Residue-level contacts at the interface:
Residue L6 in protein 1 contacts residue L92 in protein 2 (closest heavy-atom distance 3.3 Å).
Residue V5 in protein 1 interacts with residue L4 in protein 2 (closest heavy-atom distance 3.6 Å).
Residue L122 in protein 1 is in contact with residue S22 in protein 2 (closest heavy-atom distance 3.8 Å).
Residue S22 in protein 1 is in contact with residue P124 in protein 2 (closest heavy-atom distance 4.1 Å).
Residue Q127 in protein 1 interacts with residue L4 in protein 2 (closest heavy-atom distance 3.4 Å).
Residue R3 in protein 1 contacts residue V5 in protein 2 (closest heavy-atom distance 4.0 Å).
Residue G60 in protein 1 contacts residue L4 in protein 2 (closest heavy-atom distance 3.7 Å).
Residue R119 in protein 1 interacts with residue Q96 in protein 2 (closest heavy-atom distance 3.6 Å).
Residue L4 in protein 1 contacts residue L6 in protein 2 (closest heavy-atom distance 3.1 Å).
Residue G2 in protein 1 contacts residue G60 in protein 2 (closest heavy-atom distance 3.6 Å).
Residue S121 in protein 1 contacts residue P23 in protein 2 (closest heavy-atom distance 3.9 Å).
Residue S58 in protein 1 interacts with residue L4 in protein 2 (closest heavy-atom distance 3.5 Å).
Residue L4 in protein 1 is in contact with residue V5 in protein 2 (closest heavy-atom distance 3.3 Å).
Residue S1 in protein 1 is in contact with residue R131 in protein 2 (closest heavy-atom distance 2.7 Å).
Residue L4 in protein 1 is in contact with residue G60 in protein 2 (closest heavy-atom distance 3.6 Å).
Residue L130 in protein 1 is in contact with residue S1 in protein 2 (closest heavy-atom distance 3.3 Å).
Residue Q96 in protein 1 interacts with residue Q96 in protein 2 (closest heavy-atom distance 3.4 Å).
Residue Q96 in protein 1 is in contact with residue L94 in protein 2 (closest heavy-atom distance 3.8 Å).
Residue V5 in protein 1 interacts with residue Q127 in protein 2 (closest heavy-atom distance 2.9 Å).
Residue T125 in protein 1 is in contact with residue R7 in protein 2 (closest heavy-atom distance 3.2 Å).
Residue R7 in protein 1 contacts residue R3 in protein 2 (closest heavy-atom distance 3.9 Å).
Residue L6 in protein 1 interacts with residue L4 in protein 2 (closest heavy-atom distance 3.0 Å).
Residue Q127 in protein 1 interacts with residue V5 in protein 2 (closest heavy-atom distance 2.8 Å).
Residue L6 in protein 1 contacts residue R3 in protein 2 (closest heavy-atom distance 3.7 Å).
Residue Q27 in protein 1 interacts with residue L4 in protein 2 (closest heavy-atom distance 3.4 Å).
Residue D59 in protein 1 interacts with residue L4 in protein 2 (closest heavy-atom distance 3.6 Å).
Residue P23 in protein 1 is in contact with residue P124 in protein 2 (closest heavy-atom distance 3.1 Å).
Residue P124 in protein 1 interacts with residue R24 in protein 2 (closest heavy-atom distance 3.9 Å).
Residue R3 in protein 1 interacts with residue Q127 in protein 2 (closest heavy-atom distance 3.1 Å).
Residue L4 in protein 1 interacts with residue Q27 in protein 2 (closest heavy-atom distance 3.8 Å).
Residue L123 in protein 1 interacts with residue L94 in protein 2 (closest heavy-atom distance 4.0 Å).
Residue R119 in protein 1 is in contact with residue R119 in protein 2 (closest heavy-atom distance 2.8 Å).
Residue L94 in protein 1 interacts with residue L94 in protein 2 (closest heavy-atom distance 3.2 Å).
Residue L123 in protein 1 interacts with residue P23 in protein 2 (closest heavy-atom distance 3.9 Å).
Residue P124 in protein 1 interacts with residue P23 in protein 2 (closest heavy-atom distance 3.5 Å).
Residue L122 in protein 1 interacts with residue P23 in protein 2 (closest heavy-atom distance 4.0 Å).
Residue V5 in protein 1 is in contact with residue R3 in protein 2 (closest heavy-atom distance 3.6 Å).
Residue S1 in protein 1 is in contact with residue L130 in protein 2 (closest heavy-atom distance 3.7 Å).
Residue L92 in protein 1 is in contact with residue L6 in protein 2 (closest heavy-atom distance 3.4 Å).
Residue L4 in protein 1 interacts with residue Q127 in protein 2 (closest heavy-atom distance 3.6 Å).
Residue R7 in protein 1 contacts residue E126 in protein 2 (closest heavy-atom distance 3.8 Å).
Residue L92 in protein 1 contacts residue V5 in protein 2 (closest heavy-atom distance 4.0 Å).
Residue S1 in protein 1 is in contact with residue G60 in protein 2 (closest heavy-atom distance 3.8 Å).
Residue L4 in protein 1 is in contact with residue D59 in protein 2 (closest heavy-atom distance 3.7 Å).
Residue R24 in protein 1 is in contact with residue P124 in protein 2 (closest heavy-atom distance 3.4 Å).
Residue G2 in protein 1 is in contact with residue L130 in protein 2 (closest heavy-atom distance 3.8 Å).
Residue T125 in protein 1 is in contact with residue V5 in protein 2 (closest heavy-atom distance 3.4 Å).
Residue L4 in protein 1 contacts residue S58 in protein 2 (closest heavy-atom distance 3.7 Å).
Residue T125 in protein 1 is in contact with residue L6 in protein 2 (closest heavy-atom distance 3.8 Å).
Residue P8 in protein 1 contacts residue R3 in protein 2 (closest heavy-atom distance 3.4 Å).
Residue R7 in protein 1 contacts residue T125 in protein 2 (closest heavy-atom distance 3.3 Å).
Residue V5 in protein 1 interacts with residue T125 in protein 2 (closest heavy-atom distance 3.4 Å).
Residue G60 in protein 1 contacts residue S1 in protein 2 (closest heavy-atom distance 3.1 Å).
Residue E126 in protein 1 is in contact with residue R7 in protein 2 (closest heavy-atom distance 3.0 Å).
Residue G60 in protein 1 is in contact with residue G2 in protein 2 (closest heavy-atom distance 2.9 Å).
Residue T61 in protein 1 is in contact with residue S1 in protein 2 (closest heavy-atom distance 4.0 Å).
Residue Q127 in protein 1 interacts with residue R3 in protein 2 (closest heavy-atom distance 3.5 Å).
Residue L130 in protein 1 contacts residue G2 in protein 2 (closest heavy-atom distance 3.7 Å).
Residue P128 in protein 1 interacts with residue R7 in protein 2 (closest heavy-atom distance 3.7 Å).
Residue P23 in protein 1 is in contact with residue L122 in protein 2 (closest heavy-atom distance 3.7 Å).

Sequence of protein 1:
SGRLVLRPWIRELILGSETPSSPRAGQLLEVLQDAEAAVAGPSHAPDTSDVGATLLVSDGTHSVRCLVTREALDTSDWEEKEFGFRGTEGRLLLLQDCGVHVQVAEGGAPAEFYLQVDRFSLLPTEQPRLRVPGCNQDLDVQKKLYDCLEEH

The following describes two proteins that form a bound complex.

Sequence of protein 2:
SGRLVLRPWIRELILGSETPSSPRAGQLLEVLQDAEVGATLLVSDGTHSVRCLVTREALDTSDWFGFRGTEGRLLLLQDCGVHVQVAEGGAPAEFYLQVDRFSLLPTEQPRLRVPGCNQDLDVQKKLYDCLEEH